Sequence of the second protein:
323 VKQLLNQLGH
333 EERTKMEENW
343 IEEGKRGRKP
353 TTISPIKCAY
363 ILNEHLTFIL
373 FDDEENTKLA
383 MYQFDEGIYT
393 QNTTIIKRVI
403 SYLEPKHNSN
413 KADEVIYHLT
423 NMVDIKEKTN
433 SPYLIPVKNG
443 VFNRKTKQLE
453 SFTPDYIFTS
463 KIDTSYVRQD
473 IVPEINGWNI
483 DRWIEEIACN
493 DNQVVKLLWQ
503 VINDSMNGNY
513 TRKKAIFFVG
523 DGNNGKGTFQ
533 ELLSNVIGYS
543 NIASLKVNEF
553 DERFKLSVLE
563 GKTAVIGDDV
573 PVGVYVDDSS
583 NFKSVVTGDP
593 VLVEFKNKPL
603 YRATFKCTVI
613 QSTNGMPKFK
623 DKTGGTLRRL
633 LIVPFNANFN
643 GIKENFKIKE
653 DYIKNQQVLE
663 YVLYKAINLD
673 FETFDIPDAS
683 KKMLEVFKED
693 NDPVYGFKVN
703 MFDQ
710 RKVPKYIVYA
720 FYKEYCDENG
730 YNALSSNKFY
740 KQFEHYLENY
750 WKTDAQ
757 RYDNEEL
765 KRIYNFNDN

Contacts between the two chains:
Residue D726 in the second protein is in contact with residue S734 in the first protein (closest heavy-atom distance 3.1 Å).
Residue H409 in the second protein interacts with residue Y419 in the first protein (closest heavy-atom distance 3.7 Å).
Residue D571 in the second protein is in contact with residue S582 in the first protein (closest heavy-atom distance 3.2 Å).
Residue E652 in the second protein interacts with residue Y512 in the first protein (closest heavy-atom distance 3.2 Å).
Residue V574 in the second protein contacts residue D623 in the first protein (closest heavy-atom distance 3.5 Å).
Residue K598 in the second protein contacts residue K600 in the first protein (closest heavy-atom distance 3.2 Å).
Residue N525 in the second protein is in contact with residue R630 in the first protein (closest heavy-atom distance 2.8 Å).
Residue P407 in the second protein interacts with residue Y362 in the first protein (closest heavy-atom distance 4.0 Å).
Residue F556 in the second protein is in contact with residue L602 in the first protein (closest heavy-atom distance 3.7 Å).
Residue T396 in the second protein contacts residue N378 in the first protein (closest heavy-atom distance 3.7 Å).
Residue K651 in the second protein contacts residue T589 in the first protein (closest heavy-atom distance 4.0 Å).
Residue F648 in the second protein contacts residue K515 in the first protein (closest heavy-atom distance 3.2 Å).
Residue S403 in the second protein is in contact with residue N423 in the first protein (closest heavy-atom distance 2.8 Å).
Residue K399 in the second protein interacts with residue N423 in the first protein (closest heavy-atom distance 3.9 Å).
Residue D571 in the second protein interacts with residue K585 in the first protein (closest heavy-atom distance 3.2 Å).
Residue P407 in the second protein is in contact with residue H420 in the first protein (closest heavy-atom distance 3.2 Å).
Residue T395 in the second protein interacts with residue E377 in the first protein (closest heavy-atom distance 2.4 Å).
Residue H409 in the second protein is in contact with residue H420 in the first protein (closest heavy-atom distance 3.2 Å).
Residue R400 in the second protein contacts residue N423 in the first protein (closest heavy-atom distance 3.0 Å).
Residue Y541 in the second protein is in contact with residue A605 in the first protein (closest heavy-atom distance 3.8 Å).
Residue D726 in the second protein interacts with residue L733 in the first protein (closest heavy-atom distance 3.4 Å).
Residue N410 in the second protein contacts residue Y419 in the first protein (closest heavy-atom distance 3.7 Å).
Residue N616 in the second protein is in contact with residue T625 in the first protein (closest heavy-atom distance 4.0 Å).
Residue K408 in the second protein is in contact with residue H420 in the first protein (closest heavy-atom distance 4.0 Å).
Residue D523 in the second protein contacts residue T625 in the first protein (closest heavy-atom distance 3.8 Å).
Residue S411 in the second protein contacts residue Y419 in the first protein (closest heavy-atom distance 3.6 Å).
Residue N394 in the second protein contacts residue D375 in the first protein (closest heavy-atom distance 2.6 Å).
Residue N394 in the second protein contacts residue E377 in the first protein (closest heavy-atom distance 3.4 Å).
Residue S546 in the second protein interacts with residue P592 in the first protein (closest heavy-atom distance 3.9 Å).
Residue K380 in the second protein interacts with residue E377 in the first protein (closest heavy-atom distance 3.6 Å).
Residue K651 in the second protein contacts residue D591 in the first protein (closest heavy-atom distance 3.1 Å).
Residue S546 in the second protein is in contact with residue R604 in the first protein (closest heavy-atom distance 3.4 Å).
Residue K548 in the second protein is in contact with residue S582 in the first protein (closest heavy-atom distance 3.3 Å).
Residue I544 in the second protein interacts with residue R604 in the first protein (closest heavy-atom distance 3.1 Å).
Residue K557 in the second protein interacts with residue L602 in the first protein (closest heavy-atom distance 3.7 Å).
Residue E727 in the second protein contacts residue L733 in the first protein (closest heavy-atom distance 3.7 Å).
Residue K598 in the second protein contacts residue N599 in the first protein (closest heavy-atom distance 3.7 Å).
Residue E727 in the second protein contacts residue S734 in the first protein (closest heavy-atom distance 3.8 Å).
Residue K557 in the second protein is in contact with residue R555 in the first protein (closest heavy-atom distance 4.1 Å).
Residue D570 in the second protein contacts residue S586 in the first protein (closest heavy-atom distance 2.9 Å).
Residue V560 in the second protein interacts with residue L602 in the first protein (closest heavy-atom distance 3.8 Å).
Residue T396 in the second protein contacts residue E377 in the first protein (closest heavy-atom distance 3.8 Å).
Residue R400 in the second protein interacts with residue V425 in the first protein (closest heavy-atom distance 2.7 Å).
Residue E727 in the second protein contacts residue F738 in the first protein (closest heavy-atom distance 3.0 Å).
Residue Y541 in the second protein contacts residue R604 in the first protein (closest heavy-atom distance 3.1 Å).
Residue K557 in the second protein interacts with residue E596 in the first protein (closest heavy-atom distance 3.4 Å).
Residue T396 in the second protein is in contact with residue E376 in the first protein (closest heavy-atom distance 3.9 Å).
Residue D570 in the second protein is in contact with residue P592 in the first protein (closest heavy-atom distance 3.0 Å).
Residue P573 in the second protein interacts with residue D580 in the first protein (closest heavy-atom distance 4.0 Å).
Residue F648 in the second protein is in contact with residue E674 in the first protein (closest heavy-atom distance 3.1 Å).
Residue A414 in the second protein interacts with residue Y419 in the first protein (closest heavy-atom distance 3.2 Å).
Residue S546 in the second protein interacts with residue L594 in the first protein (closest heavy-atom distance 3.2 Å).
Residue N394 in the second protein interacts with residue E376 in the first protein (closest heavy-atom distance 3.4 Å).
Residue I397 in the second protein is in contact with residue D375 in the first protein (closest heavy-atom distance 3.7 Å).
Residue K399 in the second protein contacts residue Y419 in the first protein (closest heavy-atom distance 3.6 Å).
Residue Y541 in the second protein is in contact with residue T606 in the first protein (closest heavy-atom distance 3.3 Å).
Residue N410 in the second protein is in contact with residue E416 in the first protein (closest heavy-atom distance 2.9 Å).
Residue R400 in the second protein is in contact with residue T422 in the first protein (closest heavy-atom distance 3.0 Å).
Residue Y541 in the second protein contacts residue P592 in the first protein (closest heavy-atom distance 4.0 Å).
Residue A545 in the second protein is in contact with residue R604 in the first protein (closest heavy-atom distance 4.0 Å).

This data describes a binding interaction between two proteins.

Sequence of the first protein:
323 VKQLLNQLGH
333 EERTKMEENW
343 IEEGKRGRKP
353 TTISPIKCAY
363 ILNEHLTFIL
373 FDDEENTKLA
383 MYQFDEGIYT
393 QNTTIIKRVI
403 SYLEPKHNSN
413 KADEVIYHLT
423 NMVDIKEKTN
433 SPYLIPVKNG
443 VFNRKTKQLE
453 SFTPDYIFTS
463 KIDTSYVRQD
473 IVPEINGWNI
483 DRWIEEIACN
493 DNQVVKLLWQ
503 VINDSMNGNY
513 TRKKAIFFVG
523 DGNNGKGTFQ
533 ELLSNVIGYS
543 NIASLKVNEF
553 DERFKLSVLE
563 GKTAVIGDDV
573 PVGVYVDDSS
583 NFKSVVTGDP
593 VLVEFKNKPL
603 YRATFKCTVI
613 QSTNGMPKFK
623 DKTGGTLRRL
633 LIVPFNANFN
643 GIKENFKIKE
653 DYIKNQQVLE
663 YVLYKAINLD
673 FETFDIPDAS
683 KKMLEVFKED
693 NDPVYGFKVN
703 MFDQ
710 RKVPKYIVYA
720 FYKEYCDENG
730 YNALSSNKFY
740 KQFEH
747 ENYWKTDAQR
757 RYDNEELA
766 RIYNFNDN